Contacts between the two chains:
Residue P302 in chain A is in contact with residue F193 in chain B (closest heavy-atom distance 3.4 Å).
Residue S292 in chain A interacts with residue S181 in chain B (closest heavy-atom distance 3.7 Å).
Residue L304 in chain A is in contact with residue Y194 in chain B (closest heavy-atom distance 3.4 Å).
Residue P297 in chain A is in contact with residue P177 in chain B (closest heavy-atom distance 3.0 Å).
Residue Y296 in chain A contacts residue I179 in chain B (closest heavy-atom distance 4.4 Å).
Residue Q299 in chain A is in contact with residue T190 in chain B (closest heavy-atom distance 3.0 Å).
Residue F294 in chain A interacts with residue L97 in chain B (closest heavy-atom distance 4.1 Å).
Residue T308 in chain A interacts with residue I192 in chain B (closest heavy-atom distance 3.4 Å).
Residue Q406 in chain A contacts residue V196 in chain B (closest heavy-atom distance 4.5 Å).
Residue T308 in chain A is in contact with residue Y194 in chain B (closest heavy-atom distance 3.1 Å).
Residue Q301 in chain A interacts with residue Y194 in chain B (closest heavy-atom distance 3.6 Å).
Residue Y296 in chain A is in contact with residue P177 in chain B (closest heavy-atom distance 4.6 Å).
Residue Q300 in chain A interacts with residue S191 in chain B (closest heavy-atom distance 2.8 Å).
Residue Q299 in chain A interacts with residue I187 in chain B (closest heavy-atom distance 4.1 Å).
Residue N289 in chain A interacts with residue M92 in chain B (closest heavy-atom distance 3.6 Å).
Residue Y415 in chain A contacts residue F165 in chain B (closest heavy-atom distance 3.7 Å).
Residue Q299 in chain A interacts with residue K189 in chain B (closest heavy-atom distance 3.3 Å).
Residue Q412 in chain A interacts with residue R167 in chain B (closest heavy-atom distance 2.4 Å).
Residue Q301 in chain A is in contact with residue S195 in chain B (closest heavy-atom distance 2.8 Å).
Residue P297 in chain A is in contact with residue I187 in chain B (closest heavy-atom distance 3.5 Å).
Residue I295 in chain A interacts with residue K178 in chain B (closest heavy-atom distance 3.5 Å).
Residue Q293 in chain A is in contact with residue I179 in chain B (closest heavy-atom distance 3.9 Å).
Residue P310 in chain A contacts residue F193 in chain B (closest heavy-atom distance 4.3 Å).
Residue Y415 in chain A interacts with residue L168 in chain B (closest heavy-atom distance 4.4 Å).
Residue R358 in chain A interacts with residue F193 in chain B (closest heavy-atom distance 4.5 Å).
Residue I295 in chain A contacts residue S181 in chain B (closest heavy-atom distance 3.5 Å).
Residue V298 in chain A interacts with residue I187 in chain B (closest heavy-atom distance 3.5 Å).
Residue Q293 in chain A interacts with residue L180 in chain B (closest heavy-atom distance 4.0 Å).
Residue P297 in chain A contacts residue I179 in chain B (closest heavy-atom distance 4.2 Å).
Residue Y415 in chain A interacts with residue P166 in chain B (closest heavy-atom distance 4.5 Å).
Residue T308 in chain A is in contact with residue F193 in chain B (closest heavy-atom distance 3.3 Å).
Residue P297 in chain A is in contact with residue P176 in chain B (closest heavy-atom distance 4.3 Å).
Residue I295 in chain A is in contact with residue P177 in chain B (closest heavy-atom distance 4.6 Å).
Residue F294 in chain A interacts with residue S181 in chain B (closest heavy-atom distance 4.8 Å).
Residue Q293 in chain A is in contact with residue N93 in chain B (closest heavy-atom distance 3.5 Å).
Residue P413 in chain A interacts with residue R167 in chain B (closest heavy-atom distance 4.2 Å).
Residue Q301 in chain A is in contact with residue S191 in chain B (closest heavy-atom distance 4.2 Å).
Residue Y296 in chain A contacts residue K178 in chain B (closest heavy-atom distance 3.8 Å).
Residue Y296 in chain A interacts with residue E175 in chain B (closest heavy-atom distance 4.3 Å).
Residue Q301 in chain A is in contact with residue F193 in chain B (closest heavy-atom distance 4.3 Å).
Residue F307 in chain A interacts with residue F193 in chain B (closest heavy-atom distance 4.0 Å).
Residue Q299 in chain A contacts residue S191 in chain B (closest heavy-atom distance 3.3 Å).
Residue P302 in chain A contacts residue Y194 in chain B (closest heavy-atom distance 4.3 Å).
Residue P302 in chain A is in contact with residue S191 in chain B (closest heavy-atom distance 3.2 Å).
Residue F294 in chain A is in contact with residue K178 in chain B (closest heavy-atom distance 3.7 Å).
Residue N289 in chain A contacts residue H88 in chain B (closest heavy-atom distance 4.2 Å).
Residue Q293 in chain A is in contact with residue S181 in chain B (closest heavy-atom distance 3.1 Å).
Residue F294 in chain A interacts with residue I179 in chain B (closest heavy-atom distance 3.2 Å).
Residue Q300 in chain A interacts with residue K189 in chain B (closest heavy-atom distance 2.9 Å).
Residue Y415 in chain A interacts with residue R167 in chain B (closest heavy-atom distance 2.2 Å).
Residue P297 in chain A interacts with residue K178 in chain B (closest heavy-atom distance 4.6 Å).
Residue Q293 in chain A contacts residue E96 in chain B (closest heavy-atom distance 4.3 Å).
Residue Q300 in chain A is in contact with residue T190 in chain B (closest heavy-atom distance 3.4 Å).
Residue P302 in chain A is in contact with residue I192 in chain B (closest heavy-atom distance 3.8 Å).
Residue P310 in chain A contacts residue Y194 in chain B (closest heavy-atom distance 3.5 Å).
Residue Q406 in chain A interacts with residue Y194 in chain B (closest heavy-atom distance 3.3 Å).
Residue I295 in chain A is in contact with residue I179 in chain B (closest heavy-atom distance 3.0 Å).
Residue F294 in chain A interacts with residue L180 in chain B (closest heavy-atom distance 3.6 Å).
Residue Y296 in chain A is in contact with residue P176 in chain B (closest heavy-atom distance 3.5 Å).
Residue Q299 in chain A interacts with residue P188 in chain B (closest heavy-atom distance 3.2 Å).

Sequence of chain B:
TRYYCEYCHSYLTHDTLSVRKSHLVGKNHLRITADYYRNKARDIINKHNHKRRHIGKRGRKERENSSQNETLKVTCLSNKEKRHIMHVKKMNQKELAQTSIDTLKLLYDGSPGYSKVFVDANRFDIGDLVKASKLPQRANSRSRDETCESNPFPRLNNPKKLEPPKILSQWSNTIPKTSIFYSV

Sequence of chain A:
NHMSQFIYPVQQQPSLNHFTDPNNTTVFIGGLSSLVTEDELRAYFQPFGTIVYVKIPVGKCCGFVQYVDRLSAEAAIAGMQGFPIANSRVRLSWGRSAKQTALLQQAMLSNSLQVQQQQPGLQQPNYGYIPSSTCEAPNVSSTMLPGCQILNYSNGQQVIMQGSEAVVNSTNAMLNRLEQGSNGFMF

The following describes two proteins that form a bound complex.